Residue-level contacts at the interface:
Residue L45 in chain A is in contact with residue L145 in chain B (closest heavy-atom distance 4.4 Å).
Residue Q32 in chain A contacts residue F150 in chain B (closest heavy-atom distance 2.8 Å).
Residue Q32 in chain A contacts residue R151 in chain B (closest heavy-atom distance 3.0 Å).
Residue Q36 in chain A contacts residue R148 in chain B (closest heavy-atom distance 3.7 Å).
Residue Q27 in chain A is in contact with residue P54 in chain B (closest heavy-atom distance 4.2 Å).
Residue S33 in chain A contacts residue P149 in chain B (closest heavy-atom distance 3.3 Å).
Residue L109 in chain A is in contact with residue L138 in chain B (closest heavy-atom distance 3.7 Å).
Residue T38 in chain A is in contact with residue L145 in chain B (closest heavy-atom distance 3.2 Å).
Residue P29 in chain A contacts residue V69 in chain B (closest heavy-atom distance 3.8 Å).
Residue Y26 in chain A contacts residue V69 in chain B (closest heavy-atom distance 3.4 Å).
Residue Y26 in chain A is in contact with residue K70 in chain B (closest heavy-atom distance 3.5 Å).
Residue A39 in chain A interacts with residue L145 in chain B (closest heavy-atom distance 2.5 Å).
Residue S40 in chain A interacts with residue Q144 in chain B (closest heavy-atom distance 3.7 Å).
Residue Q36 in chain A is in contact with residue E136 in chain B (closest heavy-atom distance 4.3 Å).
Residue D162 in chain A interacts with residue D68 in chain B (closest heavy-atom distance 4.3 Å).
Residue S37 in chain A is in contact with residue I146 in chain B (closest heavy-atom distance 4.2 Å).
Residue Q32 in chain A contacts residue S134 in chain B (closest heavy-atom distance 3.3 Å).
Residue Q32 in chain A interacts with residue P149 in chain B (closest heavy-atom distance 3.6 Å).
Residue Q27 in chain A is in contact with residue Y71 in chain B (closest heavy-atom distance 4.1 Å).
Residue Q107 in chain A contacts residue T119 in chain B (closest heavy-atom distance 4.0 Å).
Residue V30 in chain A contacts residue R151 in chain B (closest heavy-atom distance 3.5 Å).
Residue N89 in chain A interacts with residue T119 in chain B (closest heavy-atom distance 4.1 Å).
Residue T35 in chain A interacts with residue R148 in chain B (closest heavy-atom distance 3.3 Å).
Residue Q32 in chain A interacts with residue T121 in chain B (closest heavy-atom distance 2.9 Å).
Residue Q27 in chain A contacts residue Y56 in chain B (closest heavy-atom distance 3.2 Å).
Residue A80 in chain A interacts with residue D55 in chain B (closest heavy-atom distance 4.1 Å).
Residue S96 in chain A interacts with residue E136 in chain B (closest heavy-atom distance 3.9 Å).
Residue S37 in chain A is in contact with residue K147 in chain B (closest heavy-atom distance 3.5 Å).
Residue A39 in chain A contacts residue G143 in chain B (closest heavy-atom distance 4.1 Å).
Residue D162 in chain A interacts with residue S67 in chain B (closest heavy-atom distance 3.3 Å).
Residue D162 in chain A contacts residue K70 in chain B (closest heavy-atom distance 3.5 Å).
Residue G34 in chain A is in contact with residue R148 in chain B (closest heavy-atom distance 3.2 Å).
Residue K166 in chain A interacts with residue V69 in chain B (closest heavy-atom distance 4.5 Å).
Residue Q27 in chain A contacts residue V69 in chain B (closest heavy-atom distance 3.4 Å).
Residue A80 in chain A is in contact with residue Y56 in chain B (closest heavy-atom distance 3.4 Å).
Residue S40 in chain A contacts residue L145 in chain B (closest heavy-atom distance 4.4 Å).
Residue Q85 in chain A contacts residue P54 in chain B (closest heavy-atom distance 4.4 Å).
Residue S81 in chain A contacts residue Y56 in chain B (closest heavy-atom distance 3.7 Å).
Residue V92 in chain A interacts with residue K147 in chain B (closest heavy-atom distance 4.0 Å).
Residue V165 in chain A contacts residue V69 in chain B (closest heavy-atom distance 3.9 Å).
Residue V30 in chain A is in contact with residue T121 in chain B (closest heavy-atom distance 3.8 Å).
Residue G34 in chain A is in contact with residue P149 in chain B (closest heavy-atom distance 3.4 Å).
Residue K166 in chain A interacts with residue D68 in chain B (closest heavy-atom distance 2.6 Å).
Residue S81 in chain A contacts residue P54 in chain B (closest heavy-atom distance 3.9 Å).
Residue A105 in chain A is in contact with residue K147 in chain B (closest heavy-atom distance 4.4 Å).
Residue Q36 in chain A interacts with residue K147 in chain B (closest heavy-atom distance 3.2 Å).
Residue Q32 in chain A is in contact with residue G135 in chain B (closest heavy-atom distance 3.1 Å).
Residue S81 in chain A contacts residue D55 in chain B (closest heavy-atom distance 3.5 Å).
Residue Y25 in chain A is in contact with residue Y71 in chain B (closest heavy-atom distance 3.3 Å).
Residue Y25 in chain A is in contact with residue K70 in chain B (closest heavy-atom distance 3.5 Å).
Residue L109 in chain A interacts with residue L145 in chain B (closest heavy-atom distance 3.5 Å).
Residue D162 in chain A interacts with residue V69 in chain B (closest heavy-atom distance 3.2 Å).
Residue V104 in chain A contacts residue K147 in chain B (closest heavy-atom distance 2.3 Å).
Residue T38 in chain A contacts residue I146 in chain B (closest heavy-atom distance 3.7 Å).
Residue V103 in chain A contacts residue K147 in chain B (closest heavy-atom distance 3.7 Å).
Residue V92 in chain A is in contact with residue E136 in chain B (closest heavy-atom distance 3.8 Å).
Residue Y25 in chain A is in contact with residue V69 in chain B (closest heavy-atom distance 3.6 Å).
Residue P82 in chain A interacts with residue D55 in chain B (closest heavy-atom distance 3.1 Å).
Residue S96 in chain A interacts with residue K147 in chain B (closest heavy-atom distance 2.3 Å).
Residue Q36 in chain A contacts residue P149 in chain B (closest heavy-atom distance 3.6 Å).

The following describes two proteins that form a bound complex.

Sequence of chain A:
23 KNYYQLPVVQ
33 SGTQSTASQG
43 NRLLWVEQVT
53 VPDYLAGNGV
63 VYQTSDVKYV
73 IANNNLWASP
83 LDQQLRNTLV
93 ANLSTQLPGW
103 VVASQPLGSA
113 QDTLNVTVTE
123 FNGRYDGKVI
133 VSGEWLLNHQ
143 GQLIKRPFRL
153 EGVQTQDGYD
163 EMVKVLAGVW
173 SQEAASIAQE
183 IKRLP

Sequence of chain B:
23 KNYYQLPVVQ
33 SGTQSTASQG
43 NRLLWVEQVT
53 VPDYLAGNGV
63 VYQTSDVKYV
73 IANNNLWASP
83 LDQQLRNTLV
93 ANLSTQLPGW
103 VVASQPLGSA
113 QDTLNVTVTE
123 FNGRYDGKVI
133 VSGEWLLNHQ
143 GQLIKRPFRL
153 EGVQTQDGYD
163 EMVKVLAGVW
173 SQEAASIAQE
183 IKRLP